These two protein chains interact to form a complex.

Residue-level contacts at the interface:
Residue V183 in protein 2 contacts residue R81 in protein 1 (closest heavy-atom distance 3.0 Å).
Residue N179 in protein 2 contacts residue V43 in protein 1 (closest heavy-atom distance 3.0 Å).
Residue G211 in protein 2 is in contact with residue P100 in protein 1 (closest heavy-atom distance 3.9 Å).
Residue S230 in protein 2 is in contact with residue D98 in protein 1 (closest heavy-atom distance 3.4 Å).
Residue N179 in protein 2 interacts with residue T85 in protein 1 (closest heavy-atom distance 3.8 Å).
Residue G211 in protein 2 contacts residue G99 in protein 1 (closest heavy-atom distance 3.9 Å).
Residue A205 in protein 2 contacts residue V89 in protein 1 (closest heavy-atom distance 3.8 Å).
Residue E186 in protein 2 contacts residue R77 in protein 1 (closest heavy-atom distance 4.2 Å).
Residue N184 in protein 2 is in contact with residue Q78 in protein 1 (closest heavy-atom distance 4.3 Å).
Residue P69 in protein 2 interacts with residue R77 in protein 1 (closest heavy-atom distance 4.6 Å).
Residue G208 in protein 2 is in contact with residue G97 in protein 1 (closest heavy-atom distance 4.1 Å).
Residue N179 in protein 2 contacts residue K44 in protein 1 (closest heavy-atom distance 3.6 Å).
Residue A205 in protein 2 is in contact with residue A93 in protein 1 (closest heavy-atom distance 3.8 Å).
Residue I182 in protein 2 contacts residue T85 in protein 1 (closest heavy-atom distance 3.7 Å).
Residue I202 in protein 2 is in contact with residue V89 in protein 1 (closest heavy-atom distance 3.8 Å).
Residue G212 in protein 2 contacts residue G97 in protein 1 (closest heavy-atom distance 3.3 Å).
Residue Q201 in protein 2 is in contact with residue V89 in protein 1 (closest heavy-atom distance 3.6 Å).
Residue N179 in protein 2 interacts with residue P42 in protein 1 (closest heavy-atom distance 3.5 Å).
Residue V209 in protein 2 contacts residue C96 in protein 1 (closest heavy-atom distance 3.7 Å).
Residue P185 in protein 2 interacts with residue R81 in protein 1 (closest heavy-atom distance 3.1 Å).
Residue A178 in protein 2 contacts residue V89 in protein 1 (closest heavy-atom distance 4.4 Å).
Residue V183 in protein 2 is in contact with residue V82 in protein 1 (closest heavy-atom distance 4.5 Å).
Residue S233 in protein 2 interacts with residue G97 in protein 1 (closest heavy-atom distance 3.4 Å).
Residue P262 in protein 2 interacts with residue D98 in protein 1 (closest heavy-atom distance 4.2 Å).
Residue F71 in protein 2 contacts residue L84 in protein 1 (closest heavy-atom distance 4.5 Å).
Residue L204 in protein 2 contacts residue A93 in protein 1 (closest heavy-atom distance 3.5 Å).
Residue G211 in protein 2 interacts with residue D98 in protein 1 (closest heavy-atom distance 4.4 Å).
Residue L70 in protein 2 is in contact with residue L84 in protein 1 (closest heavy-atom distance 3.3 Å).
Residue G208 in protein 2 contacts residue C96 in protein 1 (closest heavy-atom distance 2.8 Å).
Residue P262 in protein 2 contacts residue L102 in protein 1 (closest heavy-atom distance 3.7 Å).
Residue G208 in protein 2 contacts residue P100 in protein 1 (closest heavy-atom distance 4.5 Å).
Residue V183 in protein 2 interacts with residue T85 in protein 1 (closest heavy-atom distance 3.2 Å).
Residue L70 in protein 2 contacts residue A80 in protein 1 (closest heavy-atom distance 3.4 Å).
Residue H229 in protein 2 is in contact with residue A93 in protein 1 (closest heavy-atom distance 3.8 Å).
Residue R263 in protein 2 contacts residue L102 in protein 1 (closest heavy-atom distance 3.4 Å).
Residue V183 in protein 2 interacts with residue Q78 in protein 1 (closest heavy-atom distance 3.6 Å).
Residue V209 in protein 2 contacts residue L84 in protein 1 (closest heavy-atom distance 3.8 Å).
Residue R263 in protein 2 is in contact with residue D98 in protein 1 (closest heavy-atom distance 3.5 Å).
Residue H229 in protein 2 is in contact with residue G97 in protein 1 (closest heavy-atom distance 3.2 Å).
Residue I182 in protein 2 interacts with residue L92 in protein 1 (closest heavy-atom distance 3.7 Å).
Residue I182 in protein 2 is in contact with residue R81 in protein 1 (closest heavy-atom distance 4.0 Å).
Residue D68 in protein 2 contacts residue P100 in protein 1 (closest heavy-atom distance 3.7 Å).
Residue F71 in protein 2 contacts residue R81 in protein 1 (closest heavy-atom distance 4.2 Å).
Residue G208 in protein 2 interacts with residue G99 in protein 1 (closest heavy-atom distance 4.0 Å).
Residue Q201 in protein 2 contacts residue A93 in protein 1 (closest heavy-atom distance 3.6 Å).
Residue K232 in protein 2 interacts with residue D98 in protein 1 (closest heavy-atom distance 4.2 Å).
Residue E186 in protein 2 is in contact with residue R81 in protein 1 (closest heavy-atom distance 4.2 Å).
Residue N184 in protein 2 is in contact with residue T32 in protein 1 (closest heavy-atom distance 4.1 Å).
Residue L70 in protein 2 contacts residue R81 in protein 1 (closest heavy-atom distance 3.5 Å).
Residue G212 in protein 2 interacts with residue G99 in protein 1 (closest heavy-atom distance 4.4 Å).
Residue S230 in protein 2 contacts residue G97 in protein 1 (closest heavy-atom distance 2.8 Å).
Residue S72 in protein 2 is in contact with residue R77 in protein 1 (closest heavy-atom distance 3.7 Å).
Residue V183 in protein 2 interacts with residue V43 in protein 1 (closest heavy-atom distance 3.8 Å).
Residue A205 in protein 2 is in contact with residue L92 in protein 1 (closest heavy-atom distance 4.0 Å).
Residue L70 in protein 2 is in contact with residue R77 in protein 1 (closest heavy-atom distance 3.4 Å).
Residue N184 in protein 2 is in contact with residue R81 in protein 1 (closest heavy-atom distance 4.2 Å).
Residue V209 in protein 2 contacts residue P100 in protein 1 (closest heavy-atom distance 3.7 Å).
Residue Q201 in protein 2 interacts with residue A90 in protein 1 (closest heavy-atom distance 4.1 Å).
Residue R263 in protein 2 interacts with residue E105 in protein 1 (closest heavy-atom distance 2.7 Å).
Residue G211 in protein 2 interacts with residue G97 in protein 1 (closest heavy-atom distance 4.7 Å).

Sequence of protein 1:
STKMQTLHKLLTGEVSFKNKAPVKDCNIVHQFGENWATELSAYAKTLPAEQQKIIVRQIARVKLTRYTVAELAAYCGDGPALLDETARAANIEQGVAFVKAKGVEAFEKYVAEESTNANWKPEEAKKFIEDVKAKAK

Sequence of protein 2:
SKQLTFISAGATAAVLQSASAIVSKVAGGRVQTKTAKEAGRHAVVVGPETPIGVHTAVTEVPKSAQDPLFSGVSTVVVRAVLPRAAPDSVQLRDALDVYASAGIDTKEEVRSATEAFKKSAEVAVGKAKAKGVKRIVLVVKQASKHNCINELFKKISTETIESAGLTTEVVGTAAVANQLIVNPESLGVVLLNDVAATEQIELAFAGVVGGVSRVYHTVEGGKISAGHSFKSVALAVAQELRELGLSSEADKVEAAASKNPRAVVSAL